Residue-level contacts at the interface:
Residue E32 in chain A is in contact with residue H38 in chain B (closest heavy-atom distance 4.1 Å).
Residue V43 in chain A interacts with residue E32 in chain B (closest heavy-atom distance 4.3 Å).
Residue V43 in chain A interacts with residue I28 in chain B (closest heavy-atom distance 3.8 Å).
Residue T46 in chain A is in contact with residue I28 in chain B (closest heavy-atom distance 3.2 Å).

Sequence of chain A:
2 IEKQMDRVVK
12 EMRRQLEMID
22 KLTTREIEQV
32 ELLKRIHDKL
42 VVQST

The following describes two proteins that form a bound complex.

Sequence of chain B:
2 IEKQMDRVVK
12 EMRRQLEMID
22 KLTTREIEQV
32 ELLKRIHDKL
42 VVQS